This data describes a binding interaction between two proteins.

Sequence of protein 2:
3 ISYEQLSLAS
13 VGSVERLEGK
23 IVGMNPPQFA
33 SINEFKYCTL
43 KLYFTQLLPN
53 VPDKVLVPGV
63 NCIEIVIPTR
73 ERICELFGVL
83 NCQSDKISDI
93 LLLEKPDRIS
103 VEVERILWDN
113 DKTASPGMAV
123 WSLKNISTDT

Interface contacts:
Residue V62 in protein 2 contacts residue L10 in protein 1 (closest heavy-atom distance 4.2 Å).
Residue M120 in protein 2 interacts with residue N27 in protein 1 (closest heavy-atom distance 3.5 Å).
Residue R107 in protein 2 contacts residue V59 in protein 1 (closest heavy-atom distance 3.6 Å).
Residue N112 in protein 2 interacts with residue P29 in protein 1 (closest heavy-atom distance 3.4 Å).
Residue M120 in protein 2 is in contact with residue L58 in protein 1 (closest heavy-atom distance 3.0 Å).
Residue P28 in protein 2 is in contact with residue Y39 in protein 1 (closest heavy-atom distance 3.5 Å).
Residue S117 in protein 2 interacts with residue M26 in protein 1 (closest heavy-atom distance 2.8 Å).
Residue P29 in protein 2 interacts with residue D113 in protein 1 (closest heavy-atom distance 3.9 Å).
Residue P118 in protein 2 is in contact with residue V24 in protein 1 (closest heavy-atom distance 3.2 Å).
Residue P118 in protein 2 is in contact with residue K56 in protein 1 (closest heavy-atom distance 3.5 Å).
Residue L58 in protein 2 contacts residue P118 in protein 1 (closest heavy-atom distance 3.7 Å).
Residue Q30 in protein 2 interacts with residue Y39 in protein 1 (closest heavy-atom distance 3.0 Å).
Residue D111 in protein 2 interacts with residue K56 in protein 1 (closest heavy-atom distance 3.2 Å).
Residue Y39 in protein 2 contacts residue Q30 in protein 1 (closest heavy-atom distance 3.1 Å).
Residue N112 in protein 2 is in contact with residue N27 in protein 1 (closest heavy-atom distance 3.8 Å).
Residue N27 in protein 2 contacts residue M120 in protein 1 (closest heavy-atom distance 4.0 Å).
Residue S117 in protein 2 is in contact with residue V24 in protein 1 (closest heavy-atom distance 3.8 Å).
Residue K56 in protein 2 contacts residue G119 in protein 1 (closest heavy-atom distance 4.0 Å).
Residue L109 in protein 2 contacts residue V57 in protein 1 (closest heavy-atom distance 3.8 Å).
Residue L58 in protein 2 is in contact with residue M120 in protein 1 (closest heavy-atom distance 3.2 Å).
Residue V57 in protein 2 contacts residue L109 in protein 1 (closest heavy-atom distance 3.6 Å).
Residue M120 in protein 2 is in contact with residue Y45 in protein 1 (closest heavy-atom distance 3.3 Å).
Residue Y39 in protein 2 contacts residue P28 in protein 1 (closest heavy-atom distance 3.5 Å).
Residue L10 in protein 2 is in contact with residue V62 in protein 1 (closest heavy-atom distance 4.0 Å).
Residue G119 in protein 2 contacts residue V57 in protein 1 (closest heavy-atom distance 3.6 Å).
Residue G25 in protein 2 is in contact with residue P118 in protein 1 (closest heavy-atom distance 4.2 Å).
Residue V57 in protein 2 interacts with residue M120 in protein 1 (closest heavy-atom distance 4.0 Å).
Residue Q30 in protein 2 interacts with residue T115 in protein 1 (closest heavy-atom distance 4.2 Å).
Residue K43 in protein 2 interacts with residue N27 in protein 1 (closest heavy-atom distance 3.9 Å).
Residue Y39 in protein 2 contacts residue E36 in protein 1 (closest heavy-atom distance 3.3 Å).
Residue L58 in protein 2 interacts with residue G119 in protein 1 (closest heavy-atom distance 3.0 Å).
Residue V57 in protein 2 contacts residue G119 in protein 1 (closest heavy-atom distance 3.6 Å).
Residue G119 in protein 2 interacts with residue K56 in protein 1 (closest heavy-atom distance 3.1 Å).
Residue L58 in protein 2 interacts with residue A121 in protein 1 (closest heavy-atom distance 3.1 Å).
Residue S117 in protein 2 is in contact with residue G25 in protein 1 (closest heavy-atom distance 3.0 Å).
Residue V62 in protein 2 interacts with residue S9 in protein 1 (closest heavy-atom distance 4.0 Å).
Residue K56 in protein 2 interacts with residue P118 in protein 1 (closest heavy-atom distance 3.7 Å).
Residue D113 in protein 2 interacts with residue P29 in protein 1 (closest heavy-atom distance 4.0 Å).
Residue E96 in protein 2 interacts with residue A116 in protein 1 (closest heavy-atom distance 3.4 Å).
Residue G119 in protein 2 interacts with residue L58 in protein 1 (closest heavy-atom distance 3.4 Å).
Residue A121 in protein 2 interacts with residue V57 in protein 1 (closest heavy-atom distance 3.4 Å).
Residue M120 in protein 2 is in contact with residue V57 in protein 1 (closest heavy-atom distance 3.8 Å).
Residue V59 in protein 2 interacts with residue S9 in protein 1 (closest heavy-atom distance 3.8 Å).
Residue W110 in protein 2 interacts with residue N27 in protein 1 (closest heavy-atom distance 4.1 Å).
Residue C40 in protein 2 contacts residue C40 in protein 1 (closest heavy-atom distance 2.1 Å).
Residue Q30 in protein 2 is in contact with residue D113 in protein 1 (closest heavy-atom distance 3.1 Å).
Residue A116 in protein 2 is in contact with residue P29 in protein 1 (closest heavy-atom distance 4.1 Å).
Residue S117 in protein 2 contacts residue P29 in protein 1 (closest heavy-atom distance 3.4 Å).
Residue P29 in protein 2 is in contact with residue N112 in protein 1 (closest heavy-atom distance 3.8 Å).
Residue P29 in protein 2 contacts residue T115 in protein 1 (closest heavy-atom distance 4.0 Å).
Residue Y45 in protein 2 is in contact with residue M120 in protein 1 (closest heavy-atom distance 3.7 Å).
Residue E36 in protein 2 interacts with residue Y39 in protein 1 (closest heavy-atom distance 2.9 Å).
Residue S9 in protein 2 is in contact with residue V62 in protein 1 (closest heavy-atom distance 3.7 Å).
Residue D113 in protein 2 is in contact with residue Q30 in protein 1 (closest heavy-atom distance 2.4 Å).
Residue V24 in protein 2 is in contact with residue P118 in protein 1 (closest heavy-atom distance 3.3 Å).
Residue S9 in protein 2 is in contact with residue V59 in protein 1 (closest heavy-atom distance 3.6 Å).
Residue A121 in protein 2 contacts residue L58 in protein 1 (closest heavy-atom distance 3.0 Å).
Residue P118 in protein 2 is in contact with residue L58 in protein 1 (closest heavy-atom distance 4.0 Å).
Residue K114 in protein 2 contacts residue Q30 in protein 1 (closest heavy-atom distance 3.5 Å).
Residue V57 in protein 2 is in contact with residue A121 in protein 1 (closest heavy-atom distance 3.4 Å).

Sequence of protein 1:
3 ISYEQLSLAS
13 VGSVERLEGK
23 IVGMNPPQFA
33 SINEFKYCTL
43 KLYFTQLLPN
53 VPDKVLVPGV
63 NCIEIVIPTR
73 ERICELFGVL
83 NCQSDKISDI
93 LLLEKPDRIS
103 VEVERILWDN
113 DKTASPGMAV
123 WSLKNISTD